Residue-level contacts at the interface:
Residue V148 in chain A interacts with residue K77 in chain B (closest heavy-atom distance 3.9 Å).
Residue Y142 in chain A interacts with residue D67 in chain B (closest heavy-atom distance 4.6 Å).
Residue K144 in chain A contacts residue R70 in chain B (closest heavy-atom distance 4.4 Å).
Residue Y142 in chain A interacts with residue G66 in chain B (closest heavy-atom distance 3.4 Å).
Residue E133 in chain A is in contact with residue M74 in chain B (closest heavy-atom distance 4.0 Å).
Residue Y142 in chain A is in contact with residue R70 in chain B (closest heavy-atom distance 2.7 Å).
Residue D143 in chain A contacts residue G66 in chain B (closest heavy-atom distance 4.8 Å).
Residue D143 in chain A interacts with residue R70 in chain B (closest heavy-atom distance 3.8 Å).
Residue D146 in chain A interacts with residue R70 in chain B (closest heavy-atom distance 2.6 Å).

Sequence of chain A:
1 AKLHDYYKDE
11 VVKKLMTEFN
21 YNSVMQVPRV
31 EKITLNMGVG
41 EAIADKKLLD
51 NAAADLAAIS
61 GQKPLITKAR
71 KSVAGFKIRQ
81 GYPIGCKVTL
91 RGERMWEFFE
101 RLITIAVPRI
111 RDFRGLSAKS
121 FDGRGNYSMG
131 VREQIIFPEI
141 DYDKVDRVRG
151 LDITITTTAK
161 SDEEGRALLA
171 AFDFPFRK

Sequence of chain B:
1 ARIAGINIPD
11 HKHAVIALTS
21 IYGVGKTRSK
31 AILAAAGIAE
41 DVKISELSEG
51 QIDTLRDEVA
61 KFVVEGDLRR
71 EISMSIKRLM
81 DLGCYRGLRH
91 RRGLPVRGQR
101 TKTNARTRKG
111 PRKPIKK

This data describes a binding interaction between two proteins.